Interface contacts:
Residue E97 in chain B contacts residue L98 in chain A (closest heavy-atom distance 3.9 Å).
Residue L76 in chain B interacts with residue L76 in chain A (closest heavy-atom distance 3.2 Å).
Residue L38 in chain B contacts residue L38 in chain A (closest heavy-atom distance 2.3 Å).
Residue L34 in chain B interacts with residue L38 in chain A (closest heavy-atom distance 3.1 Å).
Residue R37 in chain B interacts with residue L38 in chain A (closest heavy-atom distance 3.1 Å).
Residue N24 in chain B is in contact with residue L27 in chain A (closest heavy-atom distance 3.6 Å).
Residue Q23 in chain B contacts residue R28 in chain A (closest heavy-atom distance 3.8 Å).
Residue Q77 in chain B contacts residue L76 in chain A (closest heavy-atom distance 3.4 Å).
Residue A45 in chain B is in contact with residue A45 in chain A (closest heavy-atom distance 3.4 Å).
Residue E30 in chain B is in contact with residue N31 in chain A (closest heavy-atom distance 3.9 Å).
Residue L69 in chain B contacts residue L69 in chain A (closest heavy-atom distance 3.4 Å).
Residue L27 in chain B interacts with residue L27 in chain A (closest heavy-atom distance 3.8 Å).
Residue L76 in chain B contacts residue Q77 in chain A (closest heavy-atom distance 3.3 Å).
Residue A16 in chain B contacts residue R28 in chain A (closest heavy-atom distance 3.8 Å).
Residue A45 in chain B is in contact with residue D48 in chain A (closest heavy-atom distance 2.8 Å).
Residue L27 in chain B interacts with residue R28 in chain A (closest heavy-atom distance 3.4 Å).
Residue E97 in chain B is in contact with residue K101 in chain A (closest heavy-atom distance 2.8 Å).
Residue F49 in chain B contacts residue D48 in chain A (closest heavy-atom distance 3.7 Å).
Residue K35 in chain B interacts with residue L34 in chain A (closest heavy-atom distance 3.5 Å).
Residue K101 in chain B is in contact with residue E97 in chain A (closest heavy-atom distance 3.4 Å).
Residue Q65 in chain B interacts with residue R66 in chain A (closest heavy-atom distance 3.6 Å).
Residue L73 in chain B interacts with residue L73 in chain A (closest heavy-atom distance 3.4 Å).
Residue D90 in chain B interacts with residue L94 in chain A (closest heavy-atom distance 3.8 Å).
Residue K59 in chain B contacts residue L62 in chain A (closest heavy-atom distance 3.5 Å).
Residue D90 in chain B is in contact with residue R91 in chain A (closest heavy-atom distance 3.4 Å).
Residue N24 in chain B is in contact with residue N24 in chain A (closest heavy-atom distance 2.1 Å).
Residue A83 in chain B contacts residue T87 in chain A (closest heavy-atom distance 3.8 Å).
Residue L34 in chain B interacts with residue K35 in chain A (closest heavy-atom distance 3.6 Å).
Residue Y80 in chain B is in contact with residue Y80 in chain A (closest heavy-atom distance 3.5 Å).
Residue L55 in chain B contacts residue E56 in chain A (closest heavy-atom distance 3.2 Å).
Residue R28 in chain B is in contact with residue L27 in chain A (closest heavy-atom distance 3.7 Å).
Residue E63 in chain B interacts with residue L62 in chain A (closest heavy-atom distance 3.2 Å).
Residue L55 in chain B is in contact with residue L55 in chain A (closest heavy-atom distance 3.5 Å).
Residue R51 in chain B interacts with residue E56 in chain A (closest heavy-atom distance 3.7 Å).
Residue N31 in chain B interacts with residue N31 in chain A (closest heavy-atom distance 2.8 Å).
Residue L62 in chain B contacts residue E63 in chain A (closest heavy-atom distance 3.9 Å).
Residue D48 in chain B interacts with residue D48 in chain A (closest heavy-atom distance 3.6 Å).
Residue L62 in chain B contacts residue L62 in chain A (closest heavy-atom distance 3.8 Å).
Residue R93 in chain B is in contact with residue L94 in chain A (closest heavy-atom distance 3.6 Å).
Residue L94 in chain B interacts with residue E97 in chain A (closest heavy-atom distance 3.6 Å).
Residue N31 in chain B is in contact with residue L27 in chain A (closest heavy-atom distance 3.6 Å).
Residue L73 in chain B interacts with residue K72 in chain A (closest heavy-atom distance 3.7 Å).
Residue K59 in chain B contacts residue A58 in chain A (closest heavy-atom distance 3.6 Å).
Residue L38 in chain B is in contact with residue R37 in chain A (closest heavy-atom distance 3.3 Å).
Residue R51 in chain B is in contact with residue A52 in chain A (closest heavy-atom distance 3.2 Å).
Residue L34 in chain B is in contact with residue L34 in chain A (closest heavy-atom distance 3.9 Å).
Residue T87 in chain B interacts with residue T87 in chain A (closest heavy-atom distance 3.1 Å).
Residue L94 in chain B interacts with residue L94 in chain A (closest heavy-atom distance 3.4 Å).
Residue N24 in chain B interacts with residue P20 in chain A (closest heavy-atom distance 3.8 Å).
Residue E100 in chain B interacts with residue K101 in chain A (closest heavy-atom distance 3.5 Å).
Residue P20 in chain B contacts residue N24 in chain A (closest heavy-atom distance 2.8 Å).
Residue A52 in chain B interacts with residue A52 in chain A (closest heavy-atom distance 3.9 Å).
Residue N31 in chain B contacts residue L34 in chain A (closest heavy-atom distance 3.2 Å).
Residue D79 in chain B interacts with residue Y80 in chain A (closest heavy-atom distance 2.7 Å).
Residue L34 in chain B is in contact with residue N31 in chain A (closest heavy-atom distance 3.6 Å).
Residue D48 in chain B interacts with residue A52 in chain A (closest heavy-atom distance 3.7 Å).
Residue R51 in chain B contacts residue E53 in chain A (closest heavy-atom distance 2.6 Å).
Residue Q23 in chain B interacts with residue N24 in chain A (closest heavy-atom distance 3.0 Å).
Residue T87 in chain B interacts with residue D90 in chain A (closest heavy-atom distance 3.4 Å).
Residue D48 in chain B is in contact with residue F49 in chain A (closest heavy-atom distance 3.1 Å).

Sequence of chain A:
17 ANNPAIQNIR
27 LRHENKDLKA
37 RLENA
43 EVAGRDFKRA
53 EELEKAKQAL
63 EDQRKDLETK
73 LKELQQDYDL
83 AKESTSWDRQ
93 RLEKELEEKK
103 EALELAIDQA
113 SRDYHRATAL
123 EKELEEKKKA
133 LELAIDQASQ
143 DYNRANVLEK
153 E

Sequence of chain B:
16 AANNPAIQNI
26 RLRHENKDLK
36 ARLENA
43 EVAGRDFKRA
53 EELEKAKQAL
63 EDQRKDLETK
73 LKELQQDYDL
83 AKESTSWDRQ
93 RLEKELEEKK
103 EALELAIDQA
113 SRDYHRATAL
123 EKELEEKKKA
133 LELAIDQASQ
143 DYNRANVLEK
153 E

The following describes two proteins that form a bound complex.